Sequence of the second protein:
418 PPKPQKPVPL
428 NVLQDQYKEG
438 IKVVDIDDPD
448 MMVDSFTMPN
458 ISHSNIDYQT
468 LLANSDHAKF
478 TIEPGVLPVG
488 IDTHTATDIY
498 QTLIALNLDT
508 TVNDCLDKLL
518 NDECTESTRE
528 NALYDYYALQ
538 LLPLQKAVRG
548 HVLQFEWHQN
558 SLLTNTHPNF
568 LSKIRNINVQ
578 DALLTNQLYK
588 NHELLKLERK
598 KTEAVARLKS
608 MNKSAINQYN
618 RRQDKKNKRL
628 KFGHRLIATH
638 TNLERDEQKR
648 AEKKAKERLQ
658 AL

Residue-level contacts at the interface:
Residue F930 in the first protein interacts with residue K570 in the second protein (closest heavy-atom distance 2.9 Å).
Residue L671 in the first protein contacts residue H474 in the second protein (closest heavy-atom distance 3.4 Å).
Residue N663 in the first protein interacts with residue I443 in the second protein (closest heavy-atom distance 2.8 Å).
Residue R662 in the first protein contacts residue V450 in the second protein (closest heavy-atom distance 3.5 Å).
Residue S659 in the first protein is in contact with residue I438 in the second protein (closest heavy-atom distance 3.1 Å).
Residue L667 in the first protein interacts with residue E480 in the second protein (closest heavy-atom distance 2.8 Å).
Residue N727 in the first protein interacts with residue L560 in the second protein (closest heavy-atom distance 3.4 Å).
Residue N663 in the first protein contacts residue L427 in the second protein (closest heavy-atom distance 3.4 Å).
Residue N663 in the first protein interacts with residue V441 in the second protein (closest heavy-atom distance 2.7 Å).
Residue F930 in the first protein interacts with residue R572 in the second protein (closest heavy-atom distance 3.4 Å).
Residue A1044 in the first protein is in contact with residue Y586 in the second protein (closest heavy-atom distance 2.9 Å).
Residue Y664 in the first protein is in contact with residue T454 in the second protein (closest heavy-atom distance 3.1 Å).
Residue Q1142 in the first protein contacts residue T582 in the second protein (closest heavy-atom distance 3.0 Å).
Residue N927 in the first protein is in contact with residue K570 in the second protein (closest heavy-atom distance 3.5 Å).
Residue Y664 in the first protein contacts residue S452 in the second protein (closest heavy-atom distance 2.9 Å).
Residue L667 in the first protein contacts residue P481 in the second protein (closest heavy-atom distance 3.2 Å).
Residue N669 in the first protein is in contact with residue I479 in the second protein (closest heavy-atom distance 3.0 Å).
Residue A734 in the first protein contacts residue F567 in the second protein (closest heavy-atom distance 3.5 Å).
Residue F1047 in the first protein is in contact with residue Y586 in the second protein (closest heavy-atom distance 3.5 Å).
Residue D916 in the first protein contacts residue L559 in the second protein (closest heavy-atom distance 3.5 Å).
Residue P1138 in the first protein interacts with residue N575 in the second protein (closest heavy-atom distance 3.3 Å).
Residue L719 in the first protein interacts with residue Q556 in the second protein (closest heavy-atom distance 3.5 Å).
Residue V661 in the first protein is in contact with residue D451 in the second protein (closest heavy-atom distance 3.4 Å).
Residue F1038 in the first protein contacts residue R572 in the second protein (closest heavy-atom distance 3.2 Å).
Residue N663 in the first protein is in contact with residue D442 in the second protein (closest heavy-atom distance 3.2 Å).
Residue N927 in the first protein is in contact with residue S569 in the second protein (closest heavy-atom distance 3.5 Å).
Residue N663 in the first protein interacts with residue T454 in the second protein (closest heavy-atom distance 3.1 Å).
Residue E908 in the first protein interacts with residue W554 in the second protein (closest heavy-atom distance 3.5 Å).
Residue D1041 in the first protein is in contact with residue I574 in the second protein (closest heavy-atom distance 3.2 Å).
Residue V661 in the first protein interacts with residue K439 in the second protein (closest heavy-atom distance 3.1 Å).
Residue V661 in the first protein interacts with residue V440 in the second protein (closest heavy-atom distance 3.5 Å).
Residue L1049 in the first protein contacts residue H589 in the second protein (closest heavy-atom distance 3.4 Å).
Residue R670 in the first protein contacts residue A475 in the second protein (closest heavy-atom distance 3.0 Å).
Residue N663 in the first protein contacts residue S452 in the second protein (closest heavy-atom distance 3.2 Å).
Residue K665 in the first protein interacts with residue D442 in the second protein (closest heavy-atom distance 3.5 Å).
Residue N981 in the first protein interacts with residue R572 in the second protein (closest heavy-atom distance 3.0 Å).
Residue N669 in the first protein is in contact with residue T478 in the second protein (closest heavy-atom distance 3.1 Å).
Residue R905 in the first protein is in contact with residue N562 in the second protein (closest heavy-atom distance 3.4 Å).
Residue R966 in the first protein is in contact with residue P565 in the second protein (closest heavy-atom distance 3.0 Å).
Residue R662 in the first protein is in contact with residue S452 in the second protein (closest heavy-atom distance 3.2 Å).
Residue I660 in the first protein interacts with residue K439 in the second protein (closest heavy-atom distance 3.6 Å).
Residue N663 in the first protein is in contact with residue F453 in the second protein (closest heavy-atom distance 3.2 Å).
Residue G720 in the first protein interacts with residue Q556 in the second protein (closest heavy-atom distance 3.4 Å).
Residue K1045 in the first protein contacts residue D578 in the second protein (closest heavy-atom distance 2.6 Å).
Residue A907 in the first protein contacts residue W554 in the second protein (closest heavy-atom distance 3.5 Å).
Residue N727 in the first protein is in contact with residue S558 in the second protein (closest heavy-atom distance 3.4 Å).
Residue N723 in the first protein interacts with residue Q556 in the second protein (closest heavy-atom distance 2.5 Å).
Residue R670 in the first protein interacts with residue F477 in the second protein (closest heavy-atom distance 3.5 Å).
Residue S733 in the first protein contacts residue K570 in the second protein (closest heavy-atom distance 3.2 Å).
Residue V661 in the first protein contacts residue V441 in the second protein (closest heavy-atom distance 3.1 Å).
Residue A907 in the first protein contacts residue N557 in the second protein (closest heavy-atom distance 3.5 Å).
Residue R662 in the first protein is in contact with residue D451 in the second protein (closest heavy-atom distance 3.0 Å).
Residue P666 in the first protein contacts residue T454 in the second protein (closest heavy-atom distance 3.1 Å).
Residue G906 in the first protein interacts with residue N562 in the second protein (closest heavy-atom distance 3.4 Å).
Residue S1048 in the first protein interacts with residue L585 in the second protein (closest heavy-atom distance 3.3 Å).
Residue L719 in the first protein is in contact with residue N557 in the second protein (closest heavy-atom distance 3.2 Å).
Residue M923 in the first protein contacts residue T561 in the second protein (closest heavy-atom distance 3.5 Å).
Residue D735 in the first protein is in contact with residue K570 in the second protein (closest heavy-atom distance 3.5 Å).
Residue D916 in the first protein interacts with residue N562 in the second protein (closest heavy-atom distance 3.2 Å).
Residue Y664 in the first protein interacts with residue F453 in the second protein (closest heavy-atom distance 3.1 Å).

Sequence of the first protein:
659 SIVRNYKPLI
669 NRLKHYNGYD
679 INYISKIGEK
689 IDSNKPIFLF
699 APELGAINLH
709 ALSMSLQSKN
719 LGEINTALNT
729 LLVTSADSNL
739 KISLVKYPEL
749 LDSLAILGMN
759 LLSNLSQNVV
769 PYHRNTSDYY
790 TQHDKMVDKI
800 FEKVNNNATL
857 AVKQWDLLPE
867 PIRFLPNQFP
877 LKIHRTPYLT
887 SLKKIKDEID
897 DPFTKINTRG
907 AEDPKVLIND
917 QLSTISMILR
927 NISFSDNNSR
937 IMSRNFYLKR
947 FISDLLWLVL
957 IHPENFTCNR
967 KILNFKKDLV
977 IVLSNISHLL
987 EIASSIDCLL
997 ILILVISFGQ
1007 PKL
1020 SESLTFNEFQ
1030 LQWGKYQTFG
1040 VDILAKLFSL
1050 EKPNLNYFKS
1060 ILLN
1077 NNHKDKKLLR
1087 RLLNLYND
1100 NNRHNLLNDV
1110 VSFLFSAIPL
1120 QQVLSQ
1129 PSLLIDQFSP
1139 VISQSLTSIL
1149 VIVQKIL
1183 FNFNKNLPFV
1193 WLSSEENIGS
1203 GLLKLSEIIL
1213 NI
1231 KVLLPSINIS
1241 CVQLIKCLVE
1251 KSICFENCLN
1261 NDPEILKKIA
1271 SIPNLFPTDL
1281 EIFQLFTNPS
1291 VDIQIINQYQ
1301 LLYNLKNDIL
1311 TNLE

The following describes two proteins that form a bound complex.